Sequence of protein 1:
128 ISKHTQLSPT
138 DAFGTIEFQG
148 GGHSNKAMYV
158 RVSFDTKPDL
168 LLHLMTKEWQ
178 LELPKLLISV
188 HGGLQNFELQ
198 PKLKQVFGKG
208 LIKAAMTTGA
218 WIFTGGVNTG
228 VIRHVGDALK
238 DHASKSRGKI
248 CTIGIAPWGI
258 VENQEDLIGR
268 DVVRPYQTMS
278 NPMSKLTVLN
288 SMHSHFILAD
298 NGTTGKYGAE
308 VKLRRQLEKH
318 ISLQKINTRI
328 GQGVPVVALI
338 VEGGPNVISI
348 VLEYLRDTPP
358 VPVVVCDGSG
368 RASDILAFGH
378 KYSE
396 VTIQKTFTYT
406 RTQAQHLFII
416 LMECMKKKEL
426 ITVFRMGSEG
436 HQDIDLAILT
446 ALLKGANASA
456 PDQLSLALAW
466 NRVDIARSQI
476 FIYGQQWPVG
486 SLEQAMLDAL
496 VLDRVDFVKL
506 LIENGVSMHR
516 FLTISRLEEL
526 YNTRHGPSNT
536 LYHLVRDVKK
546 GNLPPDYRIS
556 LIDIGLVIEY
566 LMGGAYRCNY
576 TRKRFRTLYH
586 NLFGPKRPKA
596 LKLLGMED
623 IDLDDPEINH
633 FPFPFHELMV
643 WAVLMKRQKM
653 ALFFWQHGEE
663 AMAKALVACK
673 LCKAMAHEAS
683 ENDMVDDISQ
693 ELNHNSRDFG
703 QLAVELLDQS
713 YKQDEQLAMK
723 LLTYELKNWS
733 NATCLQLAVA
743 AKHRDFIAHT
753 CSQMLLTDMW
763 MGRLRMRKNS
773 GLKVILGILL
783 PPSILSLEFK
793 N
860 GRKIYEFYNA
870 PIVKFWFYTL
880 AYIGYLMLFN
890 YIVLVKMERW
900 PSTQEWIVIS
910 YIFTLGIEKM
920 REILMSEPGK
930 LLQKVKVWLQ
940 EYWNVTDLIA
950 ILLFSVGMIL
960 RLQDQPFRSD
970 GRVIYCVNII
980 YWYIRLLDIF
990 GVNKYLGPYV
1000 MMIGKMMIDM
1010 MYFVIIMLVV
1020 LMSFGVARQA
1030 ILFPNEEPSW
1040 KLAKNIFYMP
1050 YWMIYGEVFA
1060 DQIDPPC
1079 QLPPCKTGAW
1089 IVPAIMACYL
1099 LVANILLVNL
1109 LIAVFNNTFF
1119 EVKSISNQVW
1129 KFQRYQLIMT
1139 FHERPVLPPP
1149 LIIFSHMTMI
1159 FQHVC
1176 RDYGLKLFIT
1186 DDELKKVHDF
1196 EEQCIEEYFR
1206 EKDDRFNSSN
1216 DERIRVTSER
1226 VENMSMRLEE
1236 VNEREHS

The following describes two proteins that form a bound complex.

Residue-level contacts at the interface:
Residue R592 in protein 1 is in contact with residue L117 in protein 2 (closest heavy-atom distance 4.3 Å).
Residue H585 in protein 1 contacts residue W99 in protein 2 (closest heavy-atom distance 3.6 Å).
Residue G600 in protein 1 contacts residue K57 in protein 2 (closest heavy-atom distance 2.7 Å).
Residue L599 in protein 1 is in contact with residue K57 in protein 2 (closest heavy-atom distance 3.6 Å).
Residue K545 in protein 1 interacts with residue K89 in protein 2 (closest heavy-atom distance 4.0 Å).
Residue K597 in protein 1 contacts residue W332 in protein 2 (closest heavy-atom distance 4.2 Å).
Residue G589 in protein 1 interacts with residue L117 in protein 2 (closest heavy-atom distance 3.3 Å).
Residue G600 in protein 1 contacts residue Y59 in protein 2 (closest heavy-atom distance 4.6 Å).
Residue M601 in protein 1 is in contact with residue Q75 in protein 2 (closest heavy-atom distance 4.2 Å).
Residue N547 in protein 1 interacts with residue I93 in protein 2 (closest heavy-atom distance 3.5 Å).
Residue K597 in protein 1 is in contact with residue N230 in protein 2 (closest heavy-atom distance 3.9 Å).
Residue P549 in protein 1 is in contact with residue L95 in protein 2 (closest heavy-atom distance 4.7 Å).
Residue F588 in protein 1 is in contact with residue N119 in protein 2 (closest heavy-atom distance 4.1 Å).
Residue K545 in protein 1 is in contact with residue A92 in protein 2 (closest heavy-atom distance 3.6 Å).
Residue R592 in protein 1 contacts residue G162 in protein 2 (closest heavy-atom distance 3.2 Å).
Residue P549 in protein 1 is in contact with residue P94 in protein 2 (closest heavy-atom distance 3.7 Å).
Residue P550 in protein 1 is in contact with residue R96 in protein 2 (closest heavy-atom distance 4.0 Å).
Residue P549 in protein 1 contacts residue Y124 in protein 2 (closest heavy-atom distance 4.6 Å).
Residue Y584 in protein 1 is in contact with residue W99 in protein 2 (closest heavy-atom distance 4.3 Å).
Residue P549 in protein 1 is in contact with residue R96 in protein 2 (closest heavy-atom distance 3.6 Å).
Residue P550 in protein 1 is in contact with residue V135 in protein 2 (closest heavy-atom distance 4.0 Å).
Residue F588 in protein 1 interacts with residue L117 in protein 2 (closest heavy-atom distance 3.1 Å).
Residue K594 in protein 1 contacts residue D186 in protein 2 (closest heavy-atom distance 3.9 Å).
Residue L599 in protein 1 interacts with residue W99 in protein 2 (closest heavy-atom distance 3.9 Å).
Residue L598 in protein 1 contacts residue Y59 in protein 2 (closest heavy-atom distance 4.0 Å).
Residue K544 in protein 1 interacts with residue P94 in protein 2 (closest heavy-atom distance 4.6 Å).
Residue L599 in protein 1 contacts residue M101 in protein 2 (closest heavy-atom distance 3.7 Å).
Residue K594 in protein 1 is in contact with residue Y145 in protein 2 (closest heavy-atom distance 4.7 Å).
Residue K591 in protein 1 interacts with residue T143 in protein 2 (closest heavy-atom distance 3.4 Å).
Residue R592 in protein 1 contacts residue G144 in protein 2 (closest heavy-atom distance 4.8 Å).
Residue E602 in protein 1 is in contact with residue N313 in protein 2 (closest heavy-atom distance 4.3 Å).
Residue Y552 in protein 1 interacts with residue L95 in protein 2 (closest heavy-atom distance 4.0 Å).
Residue R592 in protein 1 contacts residue D186 in protein 2 (closest heavy-atom distance 4.0 Å).
Residue K594 in protein 1 is in contact with residue C204 in protein 2 (closest heavy-atom distance 4.0 Å).
Residue K544 in protein 1 interacts with residue K78 in protein 2 (closest heavy-atom distance 4.3 Å).
Residue K545 in protein 1 interacts with residue K78 in protein 2 (closest heavy-atom distance 3.8 Å).
Residue N547 in protein 1 is in contact with residue A92 in protein 2 (closest heavy-atom distance 2.3 Å).
Residue L598 in protein 1 contacts residue M188 in protein 2 (closest heavy-atom distance 3.8 Å).
Residue L598 in protein 1 interacts with residue W332 in protein 2 (closest heavy-atom distance 3.2 Å).
Residue F588 in protein 1 contacts residue D118 in protein 2 (closest heavy-atom distance 4.6 Å).
Residue A595 in protein 1 is in contact with residue L117 in protein 2 (closest heavy-atom distance 3.8 Å).
Residue L599 in protein 1 contacts residue Q75 in protein 2 (closest heavy-atom distance 3.9 Å).
Residue L599 in protein 1 contacts residue L117 in protein 2 (closest heavy-atom distance 3.7 Å).
Residue L548 in protein 1 is in contact with residue P94 in protein 2 (closest heavy-atom distance 3.7 Å).
Residue F588 in protein 1 contacts residue W99 in protein 2 (closest heavy-atom distance 3.2 Å).
Residue L598 in protein 1 interacts with residue M101 in protein 2 (closest heavy-atom distance 3.3 Å).
Residue N547 in protein 1 interacts with residue P94 in protein 2 (closest heavy-atom distance 3.2 Å).
Residue G600 in protein 1 is in contact with residue W332 in protein 2 (closest heavy-atom distance 3.6 Å).
Residue K591 in protein 1 contacts residue N119 in protein 2 (closest heavy-atom distance 2.5 Å).
Residue R592 in protein 1 contacts residue D163 in protein 2 (closest heavy-atom distance 4.6 Å).
Residue M601 in protein 1 contacts residue K57 in protein 2 (closest heavy-atom distance 4.4 Å).
Residue L599 in protein 1 contacts residue W332 in protein 2 (closest heavy-atom distance 3.7 Å).
Residue L598 in protein 1 interacts with residue Y145 in protein 2 (closest heavy-atom distance 3.7 Å).
Residue Y552 in protein 1 contacts residue R96 in protein 2 (closest heavy-atom distance 3.3 Å).
Residue L599 in protein 1 interacts with residue Y59 in protein 2 (closest heavy-atom distance 2.6 Å).
Residue R592 in protein 1 is in contact with residue Y145 in protein 2 (closest heavy-atom distance 3.5 Å).
Residue D551 in protein 1 is in contact with residue R96 in protein 2 (closest heavy-atom distance 2.3 Å).
Residue K594 in protein 1 is in contact with residue D228 in protein 2 (closest heavy-atom distance 4.2 Å).
Residue K597 in protein 1 is in contact with residue D246 in protein 2 (closest heavy-atom distance 3.5 Å).
Residue G589 in protein 1 is in contact with residue W99 in protein 2 (closest heavy-atom distance 4.8 Å).

Sequence of protein 2:
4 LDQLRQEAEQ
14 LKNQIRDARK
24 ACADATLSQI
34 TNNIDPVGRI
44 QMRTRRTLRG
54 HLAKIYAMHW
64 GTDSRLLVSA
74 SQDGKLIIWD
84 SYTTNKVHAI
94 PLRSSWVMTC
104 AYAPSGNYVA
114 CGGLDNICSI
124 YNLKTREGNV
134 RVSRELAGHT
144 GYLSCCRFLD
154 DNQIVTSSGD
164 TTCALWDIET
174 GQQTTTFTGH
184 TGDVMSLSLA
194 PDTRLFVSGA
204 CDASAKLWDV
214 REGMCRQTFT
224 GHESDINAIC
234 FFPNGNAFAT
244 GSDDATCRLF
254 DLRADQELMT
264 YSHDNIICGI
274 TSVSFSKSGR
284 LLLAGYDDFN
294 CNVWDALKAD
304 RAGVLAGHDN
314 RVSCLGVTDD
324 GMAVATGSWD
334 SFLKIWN